These two protein chains interact to form a complex.

Sequence of protein 1:
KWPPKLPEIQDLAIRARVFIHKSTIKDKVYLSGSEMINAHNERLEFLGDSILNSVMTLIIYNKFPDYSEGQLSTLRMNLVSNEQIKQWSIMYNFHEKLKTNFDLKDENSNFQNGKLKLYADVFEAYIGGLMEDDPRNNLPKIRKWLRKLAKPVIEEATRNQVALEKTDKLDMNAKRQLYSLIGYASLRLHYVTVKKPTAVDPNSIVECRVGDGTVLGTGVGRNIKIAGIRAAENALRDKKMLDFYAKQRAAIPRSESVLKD

Contacts between the two chains:
Residue Y30 in protein 1 is in contact with residue I9 in protein 2 (closest heavy-atom distance 3.4 Å).
Residue K28 in protein 1 interacts with residue Y5 in protein 2 (closest heavy-atom distance 3.5 Å).
Residue V29 in protein 1 interacts with residue H13 in protein 2 (closest heavy-atom distance 4.0 Å).
Residue E35 in protein 1 is in contact with residue E83 in protein 2 (closest heavy-atom distance 4.3 Å).
Residue Y30 in protein 1 is in contact with residue H13 in protein 2 (closest heavy-atom distance 3.7 Å).
Residue Y30 in protein 1 is in contact with residue T16 in protein 2 (closest heavy-atom distance 3.8 Å).
Residue Y30 in protein 1 contacts residue E12 in protein 2 (closest heavy-atom distance 2.9 Å).
Residue K28 in protein 1 contacts residue I9 in protein 2 (closest heavy-atom distance 3.6 Å).
Residue T24 in protein 1 contacts residue Y5 in protein 2 (closest heavy-atom distance 4.0 Å).

Sequence of protein 2:
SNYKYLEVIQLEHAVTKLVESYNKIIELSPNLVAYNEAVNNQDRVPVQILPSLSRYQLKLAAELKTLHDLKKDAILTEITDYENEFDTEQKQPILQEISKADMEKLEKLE